Sequence of the first protein:
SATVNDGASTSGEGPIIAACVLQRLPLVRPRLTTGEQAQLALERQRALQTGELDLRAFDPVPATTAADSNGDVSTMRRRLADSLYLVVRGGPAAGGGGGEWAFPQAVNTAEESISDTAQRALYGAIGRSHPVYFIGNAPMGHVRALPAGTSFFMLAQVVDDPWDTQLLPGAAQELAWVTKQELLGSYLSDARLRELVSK

These two protein chains interact to form a complex.

Residue-level contacts at the interface:
Residue T39 in the first protein interacts with residue R94 in the second protein (closest heavy-atom distance 4.2 Å).
Residue S171 in the first protein interacts with residue L98 in the second protein (closest heavy-atom distance 3.4 Å).
Residue Y191 in the first protein contacts residue T105 in the second protein (closest heavy-atom distance 2.7 Å).
Residue L63 in the first protein is in contact with residue F115 in the second protein (closest heavy-atom distance 3.8 Å).
Residue N195 in the first protein is in contact with residue L98 in the second protein (closest heavy-atom distance 3.6 Å).
Residue Y191 in the first protein interacts with residue Y107 in the second protein (closest heavy-atom distance 3.2 Å).
Residue R65 in the first protein interacts with residue D116 in the second protein (closest heavy-atom distance 3.5 Å).
Residue Y191 in the first protein contacts residue P108 in the second protein (closest heavy-atom distance 3.9 Å).
Residue A38 in the first protein contacts residue Q101 in the second protein (closest heavy-atom distance 4.0 Å).
Residue D174 in the first protein interacts with residue L98 in the second protein (closest heavy-atom distance 3.5 Å).
Residue A38 in the first protein interacts with residue V97 in the second protein (closest heavy-atom distance 3.6 Å).
Residue D42 in the first protein contacts residue R94 in the second protein (closest heavy-atom distance 4.2 Å).
Residue S173 in the first protein interacts with residue L98 in the second protein (closest heavy-atom distance 3.4 Å).
Residue L89 in the first protein contacts residue A44 in the second protein (closest heavy-atom distance 3.7 Å).
Residue P66 in the first protein is in contact with residue L114 in the second protein (closest heavy-atom distance 3.6 Å).
Residue E169 in the first protein is in contact with residue R94 in the second protein (closest heavy-atom distance 2.9 Å).
Residue R80 in the first protein is in contact with residue R66 in the second protein (closest heavy-atom distance 3.6 Å).
Residue P197 in the first protein is in contact with residue Q84 in the second protein (closest heavy-atom distance 4.0 Å).
Residue R65 in the first protein is in contact with residue L114 in the second protein (closest heavy-atom distance 3.6 Å).
Residue S171 in the first protein is in contact with residue R94 in the second protein (closest heavy-atom distance 3.5 Å).
Residue L61 in the first protein interacts with residue R111 in the second protein (closest heavy-atom distance 4.1 Å).
Residue V64 in the first protein is in contact with residue F115 in the second protein (closest heavy-atom distance 3.5 Å).
Residue I193 in the first protein is in contact with residue H104 in the second protein (closest heavy-atom distance 4.1 Å).
Residue M198 in the first protein is in contact with residue L83 in the second protein (closest heavy-atom distance 3.2 Å).
Residue Q85 in the first protein is in contact with residue P45 in the second protein (closest heavy-atom distance 4.2 Å).
Residue R65 in the first protein interacts with residue F115 in the second protein (closest heavy-atom distance 2.7 Å).
Residue Q85 in the first protein contacts residue A46 in the second protein (closest heavy-atom distance 3.3 Å).
Residue I172 in the first protein is in contact with residue L95 in the second protein (closest heavy-atom distance 3.6 Å).
Residue L76 in the first protein is in contact with residue L62 in the second protein (closest heavy-atom distance 3.6 Å).
Residue T86 in the first protein interacts with residue A48 in the second protein (closest heavy-atom distance 3.7 Å).
Residue L89 in the first protein contacts residue A46 in the second protein (closest heavy-atom distance 3.4 Å).
Residue I172 in the first protein contacts residue L98 in the second protein (closest heavy-atom distance 4.1 Å).
Residue P197 in the first protein contacts residue A87 in the second protein (closest heavy-atom distance 3.4 Å).
Residue V40 in the first protein interacts with residue R94 in the second protein (closest heavy-atom distance 3.5 Å).
Residue V64 in the first protein is in contact with residue L114 in the second protein (closest heavy-atom distance 3.9 Å).
Residue G43 in the first protein contacts residue R94 in the second protein (closest heavy-atom distance 3.6 Å).
Residue A44 in the first protein is in contact with residue P92 in the second protein (closest heavy-atom distance 3.2 Å).
Residue A44 in the first protein interacts with residue R94 in the second protein (closest heavy-atom distance 4.2 Å).
Residue T86 in the first protein interacts with residue T49 in the second protein (closest heavy-atom distance 2.8 Å).
Residue S37 in the first protein contacts residue L98 in the second protein (closest heavy-atom distance 3.4 Å).
Residue L63 in the first protein is in contact with residue F113 in the second protein (closest heavy-atom distance 2.8 Å).
Residue V64 in the first protein interacts with residue P118 in the second protein (closest heavy-atom distance 3.7 Å).
Residue Y191 in the first protein is in contact with residue P106 in the second protein (closest heavy-atom distance 4.0 Å).
Residue R82 in the first protein interacts with residue T49 in the second protein (closest heavy-atom distance 4.2 Å).
Residue Q215 in the first protein contacts residue R111 in the second protein (closest heavy-atom distance 3.0 Å).
Residue S45 in the first protein contacts residue R94 in the second protein (closest heavy-atom distance 3.8 Å).
Residue S37 in the first protein is in contact with residue Q101 in the second protein (closest heavy-atom distance 4.0 Å).
Residue S171 in the first protein contacts residue L95 in the second protein (closest heavy-atom distance 3.6 Å).
Residue V40 in the first protein interacts with residue V97 in the second protein (closest heavy-atom distance 3.6 Å).
Residue L63 in the first protein is in contact with residue K112 in the second protein (closest heavy-atom distance 3.9 Å).
Residue N195 in the first protein is in contact with residue A99 in the second protein (closest heavy-atom distance 3.6 Å).
Residue V217 in the first protein is in contact with residue N110 in the second protein (closest heavy-atom distance 3.8 Å).
Residue Y191 in the first protein interacts with residue R111 in the second protein (closest heavy-atom distance 4.1 Å).
Residue L63 in the first protein is in contact with residue L114 in the second protein (closest heavy-atom distance 3.5 Å).
Residue A168 in the first protein interacts with residue R94 in the second protein (closest heavy-atom distance 3.3 Å).
Residue V119 in the first protein is in contact with residue P118 in the second protein (closest heavy-atom distance 3.5 Å).
Residue A38 in the first protein interacts with residue L98 in the second protein (closest heavy-atom distance 3.6 Å).
Residue E88 in the first protein interacts with residue Q41 in the second protein (closest heavy-atom distance 3.1 Å).
Residue R82 in the first protein interacts with residue E47 in the second protein (closest heavy-atom distance 4.2 Å).
Residue F210 in the first protein is in contact with residue L91 in the second protein (closest heavy-atom distance 3.5 Å).

Sequence of the second protein:
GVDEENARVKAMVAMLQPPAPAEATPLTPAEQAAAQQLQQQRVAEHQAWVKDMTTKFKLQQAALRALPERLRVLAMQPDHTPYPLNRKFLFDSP